Contacts between the two chains:
Residue D12 in chain A interacts with residue W9 in chain B (closest heavy-atom distance 3.8 Å).
Residue W30 in chain A contacts residue W30 in chain B (closest heavy-atom distance 3.6 Å).
Residue W30 in chain A contacts residue R31 in chain B (closest heavy-atom distance 3.5 Å).
Residue W37 in chain A is in contact with residue W37 in chain B (closest heavy-atom distance 3.6 Å).
Residue W34 in chain A interacts with residue K38 in chain B (closest heavy-atom distance 4.9 Å).
Residue W13 in chain A is in contact with residue W13 in chain B (closest heavy-atom distance 4.0 Å).
Residue W48 in chain A interacts with residue N45 in chain B (closest heavy-atom distance 3.5 Å).
Residue W41 in chain A interacts with residue W41 in chain B (closest heavy-atom distance 3.5 Å).
Residue W30 in chain A interacts with residue W27 in chain B (closest heavy-atom distance 3.9 Å).
Residue W16 in chain A is in contact with residue W16 in chain B (closest heavy-atom distance 3.4 Å).
Residue A29 in chain A is in contact with residue R31 in chain B (closest heavy-atom distance 3.0 Å).
Residue K5 in chain A is in contact with residue W9 in chain B (closest heavy-atom distance 3.4 Å).
Residue W16 in chain A is in contact with residue W20 in chain B (closest heavy-atom distance 3.4 Å).
Residue W23 in chain A is in contact with residue S24 in chain B (closest heavy-atom distance 4.2 Å).
Residue W23 in chain A is in contact with residue W27 in chain B (closest heavy-atom distance 3.3 Å).
Residue D26 in chain A contacts residue N28 in chain B (closest heavy-atom distance 3.9 Å).
Residue R47 in chain A is in contact with residue T53 in chain B (closest heavy-atom distance 3.1 Å).
Residue W44 in chain A is in contact with residue N45 in chain B (closest heavy-atom distance 3.6 Å).
Residue D40 in chain A interacts with residue W41 in chain B (closest heavy-atom distance 3.8 Å).
Residue D26 in chain A interacts with residue W27 in chain B (closest heavy-atom distance 4.0 Å).
Residue R47 in chain A interacts with residue D49 in chain B (closest heavy-atom distance 2.6 Å).
Residue W27 in chain A is in contact with residue W27 in chain B (closest heavy-atom distance 3.3 Å).
Residue W44 in chain A interacts with residue Q46 in chain B (closest heavy-atom distance 4.3 Å).
Residue W9 in chain A contacts residue W9 in chain B (closest heavy-atom distance 3.6 Å).
Residue W34 in chain A contacts residue W34 in chain B (closest heavy-atom distance 3.8 Å).
Residue W37 in chain A interacts with residue W41 in chain B (closest heavy-atom distance 3.3 Å).
Residue K19 in chain A interacts with residue N17 in chain B (closest heavy-atom distance 3.1 Å).
Residue W9 in chain A is in contact with residue W13 in chain B (closest heavy-atom distance 3.8 Å).
Residue W48 in chain A interacts with residue W48 in chain B (closest heavy-atom distance 3.9 Å).
Residue W37 in chain A interacts with residue W34 in chain B (closest heavy-atom distance 4.0 Å).
Residue W23 in chain A interacts with residue W23 in chain B (closest heavy-atom distance 3.5 Å).
Residue A36 in chain A interacts with residue K38 in chain B (closest heavy-atom distance 3.7 Å).
Residue Q8 in chain A is in contact with residue S10 in chain B (closest heavy-atom distance 4.8 Å).
Residue W20 in chain A is in contact with residue W20 in chain B (closest heavy-atom distance 3.6 Å).
Residue W48 in chain A interacts with residue D49 in chain B (closest heavy-atom distance 3.7 Å).
Residue W23 in chain A contacts residue W20 in chain B (closest heavy-atom distance 4.0 Å).
Residue W48 in chain A is in contact with residue A52 in chain B (closest heavy-atom distance 4.3 Å).
Residue W51 in chain A contacts residue T53 in chain B (closest heavy-atom distance 5.0 Å).
Residue W16 in chain A is in contact with residue N17 in chain B (closest heavy-atom distance 3.3 Å).
Residue D33 in chain A is in contact with residue R31 in chain B (closest heavy-atom distance 3.6 Å).
Residue D33 in chain A interacts with residue W34 in chain B (closest heavy-atom distance 3.8 Å).
Residue K19 in chain A is in contact with residue W20 in chain B (closest heavy-atom distance 4.3 Å).
Residue D12 in chain A is in contact with residue Q14 in chain B (closest heavy-atom distance 4.2 Å).
Residue W44 in chain A is in contact with residue D49 in chain B (closest heavy-atom distance 3.4 Å).
Residue K5 in chain A interacts with residue D7 in chain B (closest heavy-atom distance 4.4 Å).
Residue Q8 in chain A interacts with residue W9 in chain B (closest heavy-atom distance 4.0 Å).
Residue W16 in chain A interacts with residue W13 in chain B (closest heavy-atom distance 3.6 Å).
Residue D12 in chain A is in contact with residue S10 in chain B (closest heavy-atom distance 4.3 Å).
Residue W44 in chain A contacts residue W41 in chain B (closest heavy-atom distance 3.7 Å).
Residue K19 in chain A contacts residue D21 in chain B (closest heavy-atom distance 2.9 Å).
Residue W37 in chain A interacts with residue K38 in chain B (closest heavy-atom distance 3.4 Å).
Residue W51 in chain A contacts residue A52 in chain B (closest heavy-atom distance 3.0 Å).
Residue R47 in chain A contacts residue A52 in chain B (closest heavy-atom distance 4.7 Å).
Residue D40 in chain A interacts with residue K38 in chain B (closest heavy-atom distance 4.6 Å).
Residue D26 in chain A is in contact with residue R31 in chain B (closest heavy-atom distance 3.4 Å).
Residue W30 in chain A interacts with residue W34 in chain B (closest heavy-atom distance 3.4 Å).
Residue D33 in chain A is in contact with residue K38 in chain B (closest heavy-atom distance 2.8 Å).
Residue D12 in chain A interacts with residue W13 in chain B (closest heavy-atom distance 3.8 Å).
Residue D33 in chain A contacts residue Q35 in chain B (closest heavy-atom distance 4.8 Å).

Sequence of chain A:
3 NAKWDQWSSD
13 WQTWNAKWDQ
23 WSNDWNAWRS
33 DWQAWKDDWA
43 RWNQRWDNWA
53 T

Sequence of chain B:
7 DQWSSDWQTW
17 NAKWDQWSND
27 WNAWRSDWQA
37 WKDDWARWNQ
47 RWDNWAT

These two protein chains interact to form a complex.